Residue-level contacts at the interface:
Residue L41 in the first protein interacts with residue A18 in the second protein (closest heavy-atom distance 3.9 Å).
Residue F42 in the first protein contacts residue Y21 in the second protein (closest heavy-atom distance 4.9 Å).
Residue W26 in the first protein contacts residue P6 in the second protein (closest heavy-atom distance 4.0 Å).
Residue V30 in the first protein is in contact with residue S13 in the second protein (closest heavy-atom distance 4.8 Å).
Residue F45 in the first protein interacts with residue I22 in the second protein (closest heavy-atom distance 3.6 Å).
Residue V30 in the first protein is in contact with residue P6 in the second protein (closest heavy-atom distance 4.8 Å).
Residue L41 in the first protein interacts with residue Y21 in the second protein (closest heavy-atom distance 4.1 Å).
Residue A49 in the first protein is in contact with residue M28 in the second protein (closest heavy-atom distance 4.1 Å).
Residue V33 in the first protein interacts with residue L14 in the second protein (closest heavy-atom distance 4.0 Å).
Residue G38 in the first protein contacts residue Y21 in the second protein (closest heavy-atom distance 3.6 Å).
Residue F45 in the first protein interacts with residue Y21 in the second protein (closest heavy-atom distance 3.9 Å).
Residue T46 in the first protein contacts residue M28 in the second protein (closest heavy-atom distance 4.9 Å).
Residue K48 in the first protein contacts residue V29 in the second protein (closest heavy-atom distance 4.8 Å).
Residue S50 in the first protein contacts residue I32 in the second protein (closest heavy-atom distance 4.7 Å).
Residue V30 in the first protein contacts residue A10 in the second protein (closest heavy-atom distance 3.8 Å).
Residue G34 in the first protein is in contact with residue L14 in the second protein (closest heavy-atom distance 3.8 Å).
Residue S50 in the first protein contacts residue M28 in the second protein (closest heavy-atom distance 3.3 Å).
Residue A49 in the first protein interacts with residue I32 in the second protein (closest heavy-atom distance 4.4 Å).
Residue A49 in the first protein is in contact with residue V29 in the second protein (closest heavy-atom distance 3.6 Å).
Residue F45 in the first protein interacts with residue A25 in the second protein (closest heavy-atom distance 4.0 Å).
Residue A49 in the first protein is in contact with residue A25 in the second protein (closest heavy-atom distance 3.7 Å).
Residue I37 in the first protein is in contact with residue L14 in the second protein (closest heavy-atom distance 3.7 Å).
Residue F45 in the first protein contacts residue A18 in the second protein (closest heavy-atom distance 4.5 Å).
Residue W26 in the first protein is in contact with residue A10 in the second protein (closest heavy-atom distance 4.9 Å).
Residue W26 in the first protein is in contact with residue A7 in the second protein (closest heavy-atom distance 4.0 Å).

Sequence of the first protein:
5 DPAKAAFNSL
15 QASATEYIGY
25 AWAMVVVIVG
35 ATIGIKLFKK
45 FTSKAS

This data describes a binding interaction between two proteins.

Sequence of the second protein:
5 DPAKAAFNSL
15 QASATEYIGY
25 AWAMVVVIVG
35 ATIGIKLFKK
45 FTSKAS